Contacts between the two chains:
Residue W147 in chain A interacts with residue L8 in chain B (closest heavy-atom distance 3.5 Å).
Residue W167 in chain A is in contact with residue E1 in chain B (closest heavy-atom distance 3.3 Å).
Residue L156 in chain A interacts with residue I5 in chain B (closest heavy-atom distance 4.2 Å).
Residue T73 in chain A contacts residue T9 in chain B (closest heavy-atom distance 3.9 Å).
Residue F9 in chain A interacts with residue L2 in chain B (closest heavy-atom distance 3.8 Å).
Residue M5 in chain A interacts with residue E1 in chain B (closest heavy-atom distance 4.0 Å).
Residue H70 in chain A is in contact with residue A3 in chain B (closest heavy-atom distance 3.5 Å).
Residue H70 in chain A contacts residue I7 in chain B (closest heavy-atom distance 4.1 Å).
Residue V152 in chain A interacts with residue L8 in chain B (closest heavy-atom distance 3.9 Å).
Residue V152 in chain A is in contact with residue G6 in chain B (closest heavy-atom distance 3.3 Å).
Residue R97 in chain A is in contact with residue G6 in chain B (closest heavy-atom distance 4.7 Å).
Residue K146 in chain A contacts residue V10 in chain B (closest heavy-atom distance 3.5 Å).
Residue T143 in chain A interacts with residue V10 in chain B (closest heavy-atom distance 2.6 Å).
Residue K66 in chain A interacts with residue A3 in chain B (closest heavy-atom distance 3.8 Å).
Residue Y159 in chain A interacts with residue A4 in chain B (closest heavy-atom distance 4.8 Å).
Residue Y99 in chain A is in contact with residue L2 in chain B (closest heavy-atom distance 3.9 Å).
Residue H114 in chain A contacts residue I7 in chain B (closest heavy-atom distance 4.0 Å).
Residue Y159 in chain A contacts residue E1 in chain B (closest heavy-atom distance 2.6 Å).
Residue K146 in chain A interacts with residue T9 in chain B (closest heavy-atom distance 3.1 Å).
Residue Y59 in chain A is in contact with residue E1 in chain B (closest heavy-atom distance 3.8 Å).
Residue D77 in chain A is in contact with residue V10 in chain B (closest heavy-atom distance 2.8 Å).
Residue D77 in chain A contacts residue L8 in chain B (closest heavy-atom distance 4.7 Å).
Residue K66 in chain A is in contact with residue A4 in chain B (closest heavy-atom distance 3.6 Å).
Residue L81 in chain A is in contact with residue V10 in chain B (closest heavy-atom distance 4.0 Å).
Residue Y123 in chain A contacts residue V10 in chain B (closest heavy-atom distance 4.3 Å).
Residue K66 in chain A interacts with residue L2 in chain B (closest heavy-atom distance 2.8 Å).
Residue L156 in chain A is in contact with residue I7 in chain B (closest heavy-atom distance 4.5 Å).
Residue D77 in chain A is in contact with residue T9 in chain B (closest heavy-atom distance 3.1 Å).
Residue E63 in chain A interacts with residue L2 in chain B (closest heavy-atom distance 2.9 Å).
Residue Q155 in chain A contacts residue L8 in chain B (closest heavy-atom distance 4.7 Å).
Residue F33 in chain A interacts with residue E1 in chain B (closest heavy-atom distance 4.7 Å).
Residue Y99 in chain A interacts with residue A3 in chain B (closest heavy-atom distance 3.1 Å).
Residue H70 in chain A is in contact with residue L2 in chain B (closest heavy-atom distance 4.5 Å).
Residue K66 in chain A is in contact with residue E1 in chain B (closest heavy-atom distance 3.1 Å).
Residue T73 in chain A contacts residue I7 in chain B (closest heavy-atom distance 4.3 Å).
Residue Y159 in chain A interacts with residue I5 in chain B (closest heavy-atom distance 4.5 Å).
Residue H114 in chain A contacts residue G6 in chain B (closest heavy-atom distance 4.7 Å).
Residue A158 in chain A contacts residue I5 in chain B (closest heavy-atom distance 4.1 Å).
Residue Y99 in chain A interacts with residue I7 in chain B (closest heavy-atom distance 3.9 Å).
Residue R97 in chain A interacts with residue L8 in chain B (closest heavy-atom distance 4.0 Å).
Residue E63 in chain A interacts with residue E1 in chain B (closest heavy-atom distance 3.1 Å).
Residue W147 in chain A is in contact with residue V10 in chain B (closest heavy-atom distance 4.1 Å).
Residue T80 in chain A contacts residue V10 in chain B (closest heavy-atom distance 4.0 Å).
Residue R97 in chain A interacts with residue I7 in chain B (closest heavy-atom distance 3.9 Å).
Residue Q155 in chain A is in contact with residue I5 in chain B (closest heavy-atom distance 3.3 Å).
Residue Q155 in chain A interacts with residue G6 in chain B (closest heavy-atom distance 2.7 Å).
Residue Y7 in chain A is in contact with residue E1 in chain B (closest heavy-atom distance 2.5 Å).
Residue Y84 in chain A is in contact with residue V10 in chain B (closest heavy-atom distance 3.4 Å).
Residue V76 in chain A contacts residue T9 in chain B (closest heavy-atom distance 4.1 Å).
Residue W147 in chain A interacts with residue T9 in chain B (closest heavy-atom distance 3.0 Å).
Residue Y159 in chain A contacts residue A3 in chain B (closest heavy-atom distance 3.4 Å).
Residue A150 in chain A is in contact with residue L8 in chain B (closest heavy-atom distance 3.8 Å).
Residue L156 in chain A interacts with residue G6 in chain B (closest heavy-atom distance 3.8 Å).
Residue T163 in chain A interacts with residue E1 in chain B (closest heavy-atom distance 3.6 Å).
Residue Y159 in chain A is in contact with residue L2 in chain B (closest heavy-atom distance 3.8 Å).
Residue Y116 in chain A is in contact with residue V10 in chain B (closest heavy-atom distance 3.5 Å).
Residue M45 in chain A interacts with residue L2 in chain B (closest heavy-atom distance 3.4 Å).
Residue V67 in chain A interacts with residue L2 in chain B (closest heavy-atom distance 3.5 Å).
Residue Y171 in chain A is in contact with residue E1 in chain B (closest heavy-atom distance 2.7 Å).
Residue Y7 in chain A is in contact with residue L2 in chain B (closest heavy-atom distance 3.4 Å).

This data describes a binding interaction between two proteins.

Sequence of chain A:
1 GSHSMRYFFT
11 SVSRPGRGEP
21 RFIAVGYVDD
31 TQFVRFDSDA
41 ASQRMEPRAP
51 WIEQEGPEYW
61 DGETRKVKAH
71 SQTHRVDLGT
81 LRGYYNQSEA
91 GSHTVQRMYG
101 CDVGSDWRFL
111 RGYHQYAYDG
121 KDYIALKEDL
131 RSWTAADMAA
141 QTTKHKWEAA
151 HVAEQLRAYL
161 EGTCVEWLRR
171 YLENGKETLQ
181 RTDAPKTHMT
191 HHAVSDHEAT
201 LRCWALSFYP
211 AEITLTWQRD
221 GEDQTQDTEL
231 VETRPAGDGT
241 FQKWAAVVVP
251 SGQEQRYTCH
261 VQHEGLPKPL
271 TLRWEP

Sequence of chain B:
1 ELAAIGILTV